Sequence of protein 1:
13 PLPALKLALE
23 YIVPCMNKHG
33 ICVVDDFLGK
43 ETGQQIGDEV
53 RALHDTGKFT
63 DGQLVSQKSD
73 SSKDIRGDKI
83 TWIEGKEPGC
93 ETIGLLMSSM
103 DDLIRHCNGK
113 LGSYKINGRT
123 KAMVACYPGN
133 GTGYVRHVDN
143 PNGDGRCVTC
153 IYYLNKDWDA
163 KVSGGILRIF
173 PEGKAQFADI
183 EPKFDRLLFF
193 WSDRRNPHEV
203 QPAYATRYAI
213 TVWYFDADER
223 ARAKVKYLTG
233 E

Sequence of protein 2:
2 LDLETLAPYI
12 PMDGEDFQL

Contacts between the two chains:
Residue R107 in protein 1 contacts residue L20 in protein 2 (closest heavy-atom distance 2.8 Å).
Residue R222 in protein 1 interacts with residue I11 in protein 2 (closest heavy-atom distance 3.7 Å).
Residue V67 in protein 1 contacts residue Y10 in protein 2 (closest heavy-atom distance 3.9 Å).
Residue R222 in protein 1 interacts with residue D17 in protein 2 (closest heavy-atom distance 2.9 Å).
Residue K70 in protein 1 interacts with residue D3 in protein 2 (closest heavy-atom distance 3.9 Å).
Residue N144 in protein 1 interacts with residue D3 in protein 2 (closest heavy-atom distance 3.8 Å).
Residue R148 in protein 1 is in contact with residue I11 in protein 2 (closest heavy-atom distance 3.5 Å).
Residue S68 in protein 1 interacts with residue E5 in protein 2 (closest heavy-atom distance 3.0 Å).
Residue H139 in protein 1 interacts with residue P9 in protein 2 (closest heavy-atom distance 3.8 Å).
Residue P143 in protein 1 interacts with residue A8 in protein 2 (closest heavy-atom distance 3.9 Å).
Residue L66 in protein 1 is in contact with residue L7 in protein 2 (closest heavy-atom distance 3.7 Å).
Residue L66 in protein 1 interacts with residue A8 in protein 2 (closest heavy-atom distance 3.2 Å).
Residue R78 in protein 1 is in contact with residue P9 in protein 2 (closest heavy-atom distance 3.6 Å).
Residue K70 in protein 1 contacts residue T6 in protein 2 (closest heavy-atom distance 3.7 Å).
Residue T122 in protein 1 is in contact with residue I11 in protein 2 (closest heavy-atom distance 3.8 Å).
Residue W215 in protein 1 interacts with residue P9 in protein 2 (closest heavy-atom distance 3.6 Å).
Residue V140 in protein 1 interacts with residue A8 in protein 2 (closest heavy-atom distance 3.5 Å).
Residue D103 in protein 1 contacts residue L20 in protein 2 (closest heavy-atom distance 3.5 Å).
Residue V67 in protein 1 is in contact with residue E5 in protein 2 (closest heavy-atom distance 3.5 Å).
Residue I77 in protein 1 interacts with residue L7 in protein 2 (closest heavy-atom distance 3.8 Å).
Residue L66 in protein 1 is in contact with residue Y10 in protein 2 (closest heavy-atom distance 3.6 Å).
Residue R222 in protein 1 contacts residue P12 in protein 2 (closest heavy-atom distance 3.0 Å).
Residue P143 in protein 1 interacts with residue L4 in protein 2 (closest heavy-atom distance 3.5 Å).
Residue R222 in protein 1 contacts residue M13 in protein 2 (closest heavy-atom distance 3.1 Å).
Residue W84 in protein 1 interacts with residue Y10 in protein 2 (closest heavy-atom distance 3.4 Å).
Residue Y136 in protein 1 interacts with residue P9 in protein 2 (closest heavy-atom distance 3.1 Å).
Residue Y229 in protein 1 interacts with residue D14 in protein 2 (closest heavy-atom distance 3.9 Å).
Residue D141 in protein 1 interacts with residue P9 in protein 2 (closest heavy-atom distance 3.6 Å).
Residue R121 in protein 1 contacts residue F18 in protein 2 (closest heavy-atom distance 2.9 Å).
Residue K226 in protein 1 interacts with residue D14 in protein 2 (closest heavy-atom distance 3.0 Å).
Residue V67 in protein 1 is in contact with residue A8 in protein 2 (closest heavy-atom distance 2.9 Å).
Residue K226 in protein 1 contacts residue M13 in protein 2 (closest heavy-atom distance 3.8 Å).
Residue G120 in protein 1 is in contact with residue F18 in protein 2 (closest heavy-atom distance 3.0 Å).
Residue W215 in protein 1 is in contact with residue I11 in protein 2 (closest heavy-atom distance 3.8 Å).
Residue F217 in protein 1 interacts with residue D17 in protein 2 (closest heavy-atom distance 3.3 Å).
Residue Q65 in protein 1 is in contact with residue Y10 in protein 2 (closest heavy-atom distance 3.0 Å).
Residue V67 in protein 1 interacts with residue P9 in protein 2 (closest heavy-atom distance 3.5 Å).
Residue F217 in protein 1 is in contact with residue I11 in protein 2 (closest heavy-atom distance 3.8 Å).
Residue D103 in protein 1 is in contact with residue F18 in protein 2 (closest heavy-atom distance 3.6 Å).
Residue R138 in protein 1 interacts with residue L7 in protein 2 (closest heavy-atom distance 3.6 Å).
Residue N119 in protein 1 contacts residue Q19 in protein 2 (closest heavy-atom distance 3.5 Å).
Residue H139 in protein 1 interacts with residue L7 in protein 2 (closest heavy-atom distance 3.4 Å).
Residue D141 in protein 1 contacts residue A8 in protein 2 (closest heavy-atom distance 3.6 Å).
Residue I106 in protein 1 is in contact with residue L20 in protein 2 (closest heavy-atom distance 3.8 Å).
Residue R196 in protein 1 interacts with residue L4 in protein 2 (closest heavy-atom distance 3.8 Å).
Residue Y136 in protein 1 interacts with residue A8 in protein 2 (closest heavy-atom distance 3.5 Å).
Residue L66 in protein 1 is in contact with residue T6 in protein 2 (closest heavy-atom distance 3.5 Å).
Residue A225 in protein 1 contacts residue M13 in protein 2 (closest heavy-atom distance 3.9 Å).
Residue Q65 in protein 1 is in contact with residue P9 in protein 2 (closest heavy-atom distance 3.8 Å).
Residue N144 in protein 1 interacts with residue E5 in protein 2 (closest heavy-atom distance 3.2 Å).
Residue R121 in protein 1 is in contact with residue D17 in protein 2 (closest heavy-atom distance 3.6 Å).
Residue R148 in protein 1 contacts residue P9 in protein 2 (closest heavy-atom distance 2.9 Å).
Residue N119 in protein 1 is in contact with residue L20 in protein 2 (closest heavy-atom distance 2.9 Å).
Residue S68 in protein 1 interacts with residue T6 in protein 2 (closest heavy-atom distance 2.9 Å).
Residue Y136 in protein 1 is in contact with residue L7 in protein 2 (closest heavy-atom distance 2.8 Å).
Residue Y216 in protein 1 contacts residue L20 in protein 2 (closest heavy-atom distance 3.9 Å).
Residue Y229 in protein 1 is in contact with residue M13 in protein 2 (closest heavy-atom distance 3.9 Å).
Residue K226 in protein 1 is in contact with residue D17 in protein 2 (closest heavy-atom distance 3.1 Å).
Residue I118 in protein 1 interacts with residue L20 in protein 2 (closest heavy-atom distance 3.9 Å).
Residue D146 in protein 1 interacts with residue I11 in protein 2 (closest heavy-atom distance 3.9 Å).

These two protein chains interact to form a complex.